The following describes two proteins that form a bound complex.

Contacts between the two chains:
Residue Y12 in chain A is in contact with residue K20 in chain B (closest heavy-atom distance 3.5 Å).
Residue A33 in chain A interacts with residue G38 in chain B (closest heavy-atom distance 3.8 Å).
Residue A33 in chain A contacts residue I37 in chain B (closest heavy-atom distance 4.1 Å).
Residue K29 in chain A is in contact with residue I37 in chain B (closest heavy-atom distance 4.2 Å).
Residue I10 in chain A contacts residue M23 in chain B (closest heavy-atom distance 4.6 Å).
Residue T11 in chain A contacts residue H21 in chain B (closest heavy-atom distance 4.7 Å).
Residue K13 in chain A is in contact with residue E17 in chain B (closest heavy-atom distance 3.6 Å).
Residue L40 in chain A is in contact with residue G38 in chain B (closest heavy-atom distance 4.8 Å).
Residue Q45 in chain A interacts with residue Y45 in chain B (closest heavy-atom distance 5.0 Å).
Residue P20 in chain A interacts with residue M23 in chain B (closest heavy-atom distance 4.4 Å).
Residue W36 in chain A contacts residue G38 in chain B (closest heavy-atom distance 4.6 Å).
Residue K29 in chain A is in contact with residue P33 in chain B (closest heavy-atom distance 4.3 Å).
Residue G28 in chain A interacts with residue P33 in chain B (closest heavy-atom distance 4.8 Å).
Residue C32 in chain A is in contact with residue L32 in chain B (closest heavy-atom distance 4.6 Å).
Residue V17 in chain A interacts with residue L24 in chain B (closest heavy-atom distance 3.8 Å).
Residue W36 in chain A is in contact with residue L32 in chain B (closest heavy-atom distance 3.5 Å).
Residue I10 in chain A is in contact with residue H21 in chain B (closest heavy-atom distance 3.1 Å).
Residue F37 in chain A interacts with residue G38 in chain B (closest heavy-atom distance 4.2 Å).
Residue H18 in chain A is in contact with residue M23 in chain B (closest heavy-atom distance 4.8 Å).
Residue L40 in chain A contacts residue F42 in chain B (closest heavy-atom distance 3.8 Å).
Residue A33 in chain A interacts with residue G34 in chain B (closest heavy-atom distance 3.4 Å).
Residue C32 in chain A is in contact with residue I35 in chain B (closest heavy-atom distance 4.7 Å).
Residue Y12 in chain A is in contact with residue P22 in chain B (closest heavy-atom distance 4.4 Å).
Residue Y41 in chain A is in contact with residue F42 in chain B (closest heavy-atom distance 3.8 Å).
Residue K29 in chain A interacts with residue G34 in chain B (closest heavy-atom distance 4.1 Å).
Residue C32 in chain A contacts residue P33 in chain B (closest heavy-atom distance 3.5 Å).
Residue F37 in chain A is in contact with residue F42 in chain B (closest heavy-atom distance 3.6 Å).
Residue Y12 in chain A is in contact with residue W18 in chain B (closest heavy-atom distance 4.1 Å).
Residue Y12 in chain A interacts with residue H21 in chain B (closest heavy-atom distance 3.4 Å).
Residue W36 in chain A interacts with residue G34 in chain B (closest heavy-atom distance 3.1 Å).
Residue W36 in chain A is in contact with residue I35 in chain B (closest heavy-atom distance 3.4 Å).
Residue K44 in chain A interacts with residue F42 in chain B (closest heavy-atom distance 4.2 Å).
Residue F37 in chain A interacts with residue A41 in chain B (closest heavy-atom distance 4.1 Å).
Residue V15 in chain A is in contact with residue H21 in chain B (closest heavy-atom distance 4.5 Å).
Residue V17 in chain A is in contact with residue M23 in chain B (closest heavy-atom distance 3.6 Å).
Residue T19 in chain A interacts with residue M23 in chain B (closest heavy-atom distance 3.8 Å).
Residue V17 in chain A contacts residue H21 in chain B (closest heavy-atom distance 3.6 Å).
Residue Y41 in chain A contacts residue Y45 in chain B (closest heavy-atom distance 3.3 Å).
Residue C32 in chain A contacts residue G34 in chain B (closest heavy-atom distance 3.2 Å).
Residue L40 in chain A interacts with residue V39 in chain B (closest heavy-atom distance 4.3 Å).
Residue K13 in chain A contacts residue W18 in chain B (closest heavy-atom distance 4.2 Å).
Residue Y12 in chain A interacts with residue E17 in chain B (closest heavy-atom distance 3.5 Å).
Residue W36 in chain A contacts residue P33 in chain B (closest heavy-atom distance 4.8 Å).
Residue V15 in chain A interacts with residue W18 in chain B (closest heavy-atom distance 3.6 Å).
Residue K44 in chain A contacts residue Y45 in chain B (closest heavy-atom distance 3.5 Å).
Residue F37 in chain A is in contact with residue Y45 in chain B (closest heavy-atom distance 4.2 Å).

Sequence of chain A:
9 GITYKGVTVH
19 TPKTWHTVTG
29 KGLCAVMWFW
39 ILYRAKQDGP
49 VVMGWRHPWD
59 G

Sequence of chain B:
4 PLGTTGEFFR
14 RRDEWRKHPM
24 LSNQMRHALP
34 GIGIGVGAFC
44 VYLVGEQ